Sequence of protein 1:
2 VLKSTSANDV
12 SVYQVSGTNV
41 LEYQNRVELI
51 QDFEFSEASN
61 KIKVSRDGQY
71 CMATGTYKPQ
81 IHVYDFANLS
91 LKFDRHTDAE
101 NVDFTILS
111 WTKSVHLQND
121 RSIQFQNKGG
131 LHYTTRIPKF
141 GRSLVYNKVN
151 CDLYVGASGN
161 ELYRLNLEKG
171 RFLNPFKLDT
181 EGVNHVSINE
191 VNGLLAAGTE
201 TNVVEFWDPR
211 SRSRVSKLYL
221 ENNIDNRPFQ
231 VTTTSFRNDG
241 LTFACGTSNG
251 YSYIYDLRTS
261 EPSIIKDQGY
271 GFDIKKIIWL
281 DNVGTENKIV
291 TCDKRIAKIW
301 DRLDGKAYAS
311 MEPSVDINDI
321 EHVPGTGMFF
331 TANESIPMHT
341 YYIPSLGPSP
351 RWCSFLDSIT

Residue-level contacts at the interface:
Residue F355 in protein 1 contacts residue I101 in protein 2 (closest heavy-atom distance 3.5 Å).
Residue S90 in protein 1 contacts residue R94 in protein 2 (closest heavy-atom distance 4.3 Å).
Residue Q51 in protein 1 interacts with residue K64 in protein 2 (closest heavy-atom distance 4.8 Å).
Residue N45 in protein 1 contacts residue I32 in protein 2 (closest heavy-atom distance 3.5 Å).
Residue N88 in protein 1 is in contact with residue I73 in protein 2 (closest heavy-atom distance 3.3 Å).
Residue N45 in protein 1 is in contact with residue Q65 in protein 2 (closest heavy-atom distance 4.2 Å).
Residue L91 in protein 1 interacts with residue R94 in protein 2 (closest heavy-atom distance 2.7 Å).
Residue N88 in protein 1 interacts with residue L75 in protein 2 (closest heavy-atom distance 3.5 Å).
Residue K92 in protein 1 interacts with residue R94 in protein 2 (closest heavy-atom distance 3.5 Å).
Residue L49 in protein 1 is in contact with residue V67 in protein 2 (closest heavy-atom distance 4.3 Å).
Residue S90 in protein 1 contacts residue L76 in protein 2 (closest heavy-atom distance 4.0 Å).
Residue Q44 in protein 1 is in contact with residue Q65 in protein 2 (closest heavy-atom distance 3.8 Å).
Residue F86 in protein 1 interacts with residue L69 in protein 2 (closest heavy-atom distance 4.7 Å).
Residue L89 in protein 1 is in contact with residue I73 in protein 2 (closest heavy-atom distance 3.8 Å).
Residue Q51 in protein 1 interacts with residue L75 in protein 2 (closest heavy-atom distance 3.3 Å).
Residue L89 in protein 1 is in contact with residue L69 in protein 2 (closest heavy-atom distance 3.7 Å).
Residue L356 in protein 1 contacts residue L68 in protein 2 (closest heavy-atom distance 4.3 Å).
Residue L89 in protein 1 is in contact with residue L75 in protein 2 (closest heavy-atom distance 4.7 Å).
Residue N45 in protein 1 contacts residue R31 in protein 2 (closest heavy-atom distance 2.7 Å).
Residue F355 in protein 1 contacts residue L68 in protein 2 (closest heavy-atom distance 3.8 Å).
Residue F355 in protein 1 contacts residue P70 in protein 2 (closest heavy-atom distance 3.6 Å).
Residue S354 in protein 1 contacts residue L68 in protein 2 (closest heavy-atom distance 4.9 Å).
Residue Q44 in protein 1 interacts with residue G33 in protein 2 (closest heavy-atom distance 4.7 Å).
Residue W352 in protein 1 is in contact with residue L68 in protein 2 (closest heavy-atom distance 4.1 Å).
Residue R46 in protein 1 contacts residue G66 in protein 2 (closest heavy-atom distance 3.4 Å).
Residue N88 in protein 1 interacts with residue K74 in protein 2 (closest heavy-atom distance 2.5 Å).
Residue R46 in protein 1 is in contact with residue R31 in protein 2 (closest heavy-atom distance 3.4 Å).
Residue L89 in protein 1 interacts with residue V67 in protein 2 (closest heavy-atom distance 4.9 Å).
Residue W352 in protein 1 contacts residue L69 in protein 2 (closest heavy-atom distance 4.2 Å).
Residue L91 in protein 1 contacts residue L76 in protein 2 (closest heavy-atom distance 3.9 Å).
Residue I359 in protein 1 contacts residue R31 in protein 2 (closest heavy-atom distance 3.4 Å).
Residue A87 in protein 1 is in contact with residue I73 in protein 2 (closest heavy-atom distance 3.9 Å).
Residue V47 in protein 1 interacts with residue V67 in protein 2 (closest heavy-atom distance 4.9 Å).
Residue E48 in protein 1 interacts with residue V67 in protein 2 (closest heavy-atom distance 2.9 Å).
Residue F355 in protein 1 interacts with residue D29 in protein 2 (closest heavy-atom distance 3.2 Å).
Residue R46 in protein 1 is in contact with residue Q65 in protein 2 (closest heavy-atom distance 3.4 Å).
Residue L89 in protein 1 interacts with residue L68 in protein 2 (closest heavy-atom distance 3.7 Å).
Residue V47 in protein 1 interacts with residue G66 in protein 2 (closest heavy-atom distance 4.6 Å).
Residue S90 in protein 1 is in contact with residue L75 in protein 2 (closest heavy-atom distance 3.3 Å).
Residue Y43 in protein 1 is in contact with residue Q65 in protein 2 (closest heavy-atom distance 2.5 Å).
Residue A87 in protein 1 contacts residue L69 in protein 2 (closest heavy-atom distance 4.6 Å).
Residue V47 in protein 1 is in contact with residue R31 in protein 2 (closest heavy-atom distance 3.5 Å).
Residue N45 in protein 1 contacts residue G33 in protein 2 (closest heavy-atom distance 4.7 Å).
Residue N88 in protein 1 contacts residue R94 in protein 2 (closest heavy-atom distance 3.8 Å).
Residue E48 in protein 1 is in contact with residue L68 in protein 2 (closest heavy-atom distance 4.7 Å).
Residue C353 in protein 1 contacts residue L68 in protein 2 (closest heavy-atom distance 3.7 Å).
Residue I359 in protein 1 interacts with residue Q34 in protein 2 (closest heavy-atom distance 3.7 Å).
Residue E48 in protein 1 is in contact with residue G66 in protein 2 (closest heavy-atom distance 3.5 Å).
Residue Q51 in protein 1 contacts residue L76 in protein 2 (closest heavy-atom distance 2.8 Å).
Residue Q51 in protein 1 contacts residue L77 in protein 2 (closest heavy-atom distance 4.1 Å).
Residue F355 in protein 1 contacts residue L69 in protein 2 (closest heavy-atom distance 4.9 Å).
Residue L49 in protein 1 contacts residue L68 in protein 2 (closest heavy-atom distance 3.8 Å).
Residue Q44 in protein 1 interacts with residue I32 in protein 2 (closest heavy-atom distance 4.3 Å).
Residue S90 in protein 1 contacts residue K74 in protein 2 (closest heavy-atom distance 4.5 Å).

The following describes two proteins that form a bound complex.

Sequence of protein 2:
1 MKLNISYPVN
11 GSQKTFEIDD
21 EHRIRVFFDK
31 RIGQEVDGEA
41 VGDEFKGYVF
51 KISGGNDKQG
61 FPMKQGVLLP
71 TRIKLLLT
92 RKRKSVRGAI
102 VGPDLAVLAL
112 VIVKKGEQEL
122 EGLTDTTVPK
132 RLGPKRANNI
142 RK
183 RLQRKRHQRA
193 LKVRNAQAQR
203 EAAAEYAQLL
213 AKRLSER